Sequence of chain A:
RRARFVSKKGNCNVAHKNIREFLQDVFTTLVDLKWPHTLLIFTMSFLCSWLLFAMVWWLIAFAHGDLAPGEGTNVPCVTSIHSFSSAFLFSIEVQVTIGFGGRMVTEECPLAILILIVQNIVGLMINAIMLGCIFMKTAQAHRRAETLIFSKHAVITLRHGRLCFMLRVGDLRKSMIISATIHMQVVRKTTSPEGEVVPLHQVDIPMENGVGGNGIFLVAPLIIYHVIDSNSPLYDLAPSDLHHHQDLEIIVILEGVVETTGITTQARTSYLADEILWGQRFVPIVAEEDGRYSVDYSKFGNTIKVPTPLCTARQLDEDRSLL

This data describes a binding interaction between two proteins.

Residue-level contacts at the interface:
Residue E208 in chain B contacts residue S331 in chain A (closest heavy-atom distance 4.6 Å).

Sequence of chain B:
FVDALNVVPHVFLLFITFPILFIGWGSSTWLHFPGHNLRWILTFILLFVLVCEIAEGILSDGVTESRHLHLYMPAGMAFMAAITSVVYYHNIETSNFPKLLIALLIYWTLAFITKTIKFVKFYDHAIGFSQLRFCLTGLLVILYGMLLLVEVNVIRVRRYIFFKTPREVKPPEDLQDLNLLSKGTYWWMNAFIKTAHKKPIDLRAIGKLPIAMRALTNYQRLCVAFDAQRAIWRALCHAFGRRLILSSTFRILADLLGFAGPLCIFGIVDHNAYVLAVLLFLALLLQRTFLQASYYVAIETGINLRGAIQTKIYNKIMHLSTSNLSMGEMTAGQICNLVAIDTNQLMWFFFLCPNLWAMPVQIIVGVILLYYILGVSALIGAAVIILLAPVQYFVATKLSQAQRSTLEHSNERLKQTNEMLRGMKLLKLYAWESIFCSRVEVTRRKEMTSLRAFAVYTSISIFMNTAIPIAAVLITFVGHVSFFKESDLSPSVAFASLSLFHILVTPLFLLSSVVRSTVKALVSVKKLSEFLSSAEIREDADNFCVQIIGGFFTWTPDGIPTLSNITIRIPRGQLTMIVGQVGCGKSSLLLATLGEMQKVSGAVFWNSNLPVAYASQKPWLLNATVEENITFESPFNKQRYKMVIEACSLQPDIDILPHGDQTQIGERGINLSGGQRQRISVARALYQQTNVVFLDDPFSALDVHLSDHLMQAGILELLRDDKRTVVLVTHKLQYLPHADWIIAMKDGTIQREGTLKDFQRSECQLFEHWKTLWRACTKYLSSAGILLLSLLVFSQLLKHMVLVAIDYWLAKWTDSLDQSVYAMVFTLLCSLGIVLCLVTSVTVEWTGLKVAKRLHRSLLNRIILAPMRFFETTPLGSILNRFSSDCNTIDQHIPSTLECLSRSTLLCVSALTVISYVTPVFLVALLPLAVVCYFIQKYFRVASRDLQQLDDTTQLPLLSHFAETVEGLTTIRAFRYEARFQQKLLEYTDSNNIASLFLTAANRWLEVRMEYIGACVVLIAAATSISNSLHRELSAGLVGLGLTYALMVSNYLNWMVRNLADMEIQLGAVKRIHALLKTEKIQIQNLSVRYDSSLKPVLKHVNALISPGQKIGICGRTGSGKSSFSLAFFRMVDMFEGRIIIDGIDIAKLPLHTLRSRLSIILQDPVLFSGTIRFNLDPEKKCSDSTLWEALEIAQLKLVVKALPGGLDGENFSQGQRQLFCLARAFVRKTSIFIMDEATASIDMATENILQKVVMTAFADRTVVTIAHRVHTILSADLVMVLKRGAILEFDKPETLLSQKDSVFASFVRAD